These two protein chains interact to form a complex.

Sequence of the second protein:
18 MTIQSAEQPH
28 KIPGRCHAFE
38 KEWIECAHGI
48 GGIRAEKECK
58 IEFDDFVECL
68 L

Sequence of the first protein:
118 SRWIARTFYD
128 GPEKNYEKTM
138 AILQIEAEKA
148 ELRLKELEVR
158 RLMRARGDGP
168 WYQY

Interface contacts:
Residue G164 in the first protein contacts residue I50 in the second protein (closest heavy-atom distance 4.2 Å).
Residue R163 in the first protein contacts residue I50 in the second protein (closest heavy-atom distance 4.5 Å).
Residue Y171 in the first protein is in contact with residue G48 in the second protein (closest heavy-atom distance 3.5 Å).
Residue Y171 in the first protein is in contact with residue G49 in the second protein (closest heavy-atom distance 3.6 Å).
Residue R163 in the first protein is in contact with residue R51 in the second protein (closest heavy-atom distance 3.5 Å).
Residue Q170 in the first protein is in contact with residue I47 in the second protein (closest heavy-atom distance 4.6 Å).
Residue Q170 in the first protein is in contact with residue G48 in the second protein (closest heavy-atom distance 3.9 Å).
Residue Y171 in the first protein is in contact with residue I50 in the second protein (closest heavy-atom distance 4.8 Å).
Residue G164 in the first protein is in contact with residue I47 in the second protein (closest heavy-atom distance 4.6 Å).
Residue G164 in the first protein interacts with residue R51 in the second protein (closest heavy-atom distance 4.8 Å).